These two protein chains interact to form a complex.

Sequence of chain B:
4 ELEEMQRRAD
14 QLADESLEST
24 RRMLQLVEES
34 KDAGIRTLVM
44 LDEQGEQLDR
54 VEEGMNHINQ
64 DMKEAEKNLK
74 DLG

Sequence of chain A:
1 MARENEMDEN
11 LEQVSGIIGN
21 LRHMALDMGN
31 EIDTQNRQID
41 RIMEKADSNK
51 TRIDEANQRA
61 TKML

Interface contacts:
Residue T23 in chain B interacts with residue L11 in chain A (closest heavy-atom distance 3.6 Å).
Residue R24 in chain B interacts with residue N10 in chain A (closest heavy-atom distance 3.5 Å).
Residue M65 in chain B contacts residue R52 in chain A (closest heavy-atom distance 3.3 Å).
Residue K34 in chain B is in contact with residue M24 in chain A (closest heavy-atom distance 3.7 Å).
Residue V30 in chain B interacts with residue I17 in chain A (closest heavy-atom distance 3.5 Å).
Residue S19 in chain B interacts with residue M7 in chain A (closest heavy-atom distance 3.2 Å).
Residue T23 in chain B contacts residue N10 in chain A (closest heavy-atom distance 3.1 Å).
Residue L20 in chain B interacts with residue M7 in chain A (closest heavy-atom distance 3.5 Å).
Residue M26 in chain B is in contact with residue V14 in chain A (closest heavy-atom distance 4.1 Å).
Residue L44 in chain B contacts residue E31 in chain A (closest heavy-atom distance 4.2 Å).
Residue R24 in chain B is in contact with residue E6 in chain A (closest heavy-atom distance 2.8 Å).
Residue E55 in chain B interacts with residue Q38 in chain A (closest heavy-atom distance 3.5 Å).
Residue L51 in chain B contacts residue Q35 in chain A (closest heavy-atom distance 3.9 Å).
Residue I38 in chain B is in contact with residue M24 in chain A (closest heavy-atom distance 3.4 Å).
Residue G37 in chain B is in contact with residue M24 in chain A (closest heavy-atom distance 3.4 Å).
Residue M65 in chain B contacts residue I53 in chain A (closest heavy-atom distance 3.9 Å).
Residue G37 in chain B interacts with residue M28 in chain A (closest heavy-atom distance 4.1 Å).
Residue D17 in chain B is in contact with residue R3 in chain A (closest heavy-atom distance 2.7 Å).
Residue K34 in chain B contacts residue N20 in chain A (closest heavy-atom distance 3.7 Å).
Residue E69 in chain B interacts with residue R52 in chain A (closest heavy-atom distance 2.9 Å).
Residue L51 in chain B contacts residue I39 in chain A (closest heavy-atom distance 4.0 Å).
Residue L44 in chain B is in contact with residue I32 in chain A (closest heavy-atom distance 4.0 Å).
Residue M58 in chain B interacts with residue K45 in chain A (closest heavy-atom distance 4.3 Å).
Residue M58 in chain B interacts with residue N49 in chain A (closest heavy-atom distance 3.1 Å).
Residue N62 in chain B contacts residue R52 in chain A (closest heavy-atom distance 3.6 Å).
Residue E55 in chain B interacts with residue R41 in chain A (closest heavy-atom distance 3.5 Å).
Residue K73 in chain B interacts with residue R59 in chain A (closest heavy-atom distance 3.3 Å).
Residue L27 in chain B contacts residue I17 in chain A (closest heavy-atom distance 3.7 Å).
Residue V30 in chain B is in contact with residue I18 in chain A (closest heavy-atom distance 4.1 Å).
Residue L27 in chain B interacts with residue V14 in chain A (closest heavy-atom distance 4.0 Å).
Residue I61 in chain B interacts with residue N49 in chain A (closest heavy-atom distance 3.5 Å).
Residue A16 in chain B interacts with residue M7 in chain A (closest heavy-atom distance 3.2 Å).
Residue S33 in chain B is in contact with residue L21 in chain A (closest heavy-atom distance 4.0 Å).
Residue L20 in chain B interacts with residue E6 in chain A (closest heavy-atom distance 3.7 Å).
Residue L44 in chain B contacts residue Q35 in chain A (closest heavy-atom distance 3.0 Å).
Residue T23 in chain B interacts with residue M7 in chain A (closest heavy-atom distance 3.6 Å).
Residue V54 in chain B contacts residue I42 in chain A (closest heavy-atom distance 3.8 Å).
Residue L20 in chain B interacts with residue N10 in chain A (closest heavy-atom distance 4.2 Å).
Residue L75 in chain B interacts with residue M63 in chain A (closest heavy-atom distance 3.5 Å).
Residue L72 in chain B contacts residue A60 in chain A (closest heavy-atom distance 3.9 Å).
Residue L51 in chain B is in contact with residue Q38 in chain A (closest heavy-atom distance 3.9 Å).
Residue M65 in chain B contacts residue A56 in chain A (closest heavy-atom distance 3.6 Å).
Residue T40 in chain B is in contact with residue M28 in chain A (closest heavy-atom distance 3.9 Å).
Residue M58 in chain B is in contact with residue A46 in chain A (closest heavy-atom distance 3.9 Å).
Residue L41 in chain B interacts with residue M24 in chain A (closest heavy-atom distance 4.2 Å).
Residue L20 in chain B contacts residue R3 in chain A (closest heavy-atom distance 4.1 Å).
Residue G48 in chain B contacts residue Q35 in chain A (closest heavy-atom distance 3.9 Å).
Residue L72 in chain B interacts with residue A56 in chain A (closest heavy-atom distance 3.6 Å).
Residue E31 in chain B interacts with residue I17 in chain A (closest heavy-atom distance 3.3 Å).
Residue E55 in chain B interacts with residue K45 in chain A (closest heavy-atom distance 3.8 Å).
Residue N62 in chain B is in contact with residue N49 in chain A (closest heavy-atom distance 3.4 Å).
Residue L27 in chain B is in contact with residue Q13 in chain A (closest heavy-atom distance 3.6 Å).
Residue L41 in chain B contacts residue M28 in chain A (closest heavy-atom distance 4.0 Å).
Residue D52 in chain B interacts with residue Q38 in chain A (closest heavy-atom distance 2.8 Å).
Residue K66 in chain B contacts residue R52 in chain A (closest heavy-atom distance 3.3 Å).
Residue K34 in chain B is in contact with residue L21 in chain A (closest heavy-atom distance 3.8 Å).
Residue G76 in chain B interacts with residue M63 in chain A (closest heavy-atom distance 4.2 Å).
Residue E55 in chain B is in contact with residue I42 in chain A (closest heavy-atom distance 3.5 Å).
Residue L44 in chain B interacts with residue M28 in chain A (closest heavy-atom distance 4.1 Å).
Residue N59 in chain B interacts with residue K45 in chain A (closest heavy-atom distance 2.9 Å).